Residue-level contacts at the interface:
Residue V19 in chain B interacts with residue I2 in chain A (closest heavy-atom distance 4.5 Å).
Residue A59 in chain B interacts with residue I2 in chain A (closest heavy-atom distance 4.4 Å).
Residue V21 in chain B interacts with residue E1 in chain A (closest heavy-atom distance 3.4 Å).
Residue A64 in chain B is in contact with residue S9 in chain A (closest heavy-atom distance 3.9 Å).
Residue P14 in chain B interacts with residue V6 in chain A (closest heavy-atom distance 4.2 Å).
Residue L65 in chain B interacts with residue Q7 in chain A (closest heavy-atom distance 3.0 Å).
Residue K20 in chain B interacts with residue I2 in chain A (closest heavy-atom distance 3.2 Å).
Residue L65 in chain B contacts residue V6 in chain A (closest heavy-atom distance 4.0 Å).
Residue T62 in chain B interacts with residue V4 in chain A (closest heavy-atom distance 3.8 Å).
Residue A64 in chain B interacts with residue Q7 in chain A (closest heavy-atom distance 3.2 Å).
Residue I17 in chain B contacts residue V6 in chain A (closest heavy-atom distance 3.9 Å).
Residue V61 in chain B is in contact with residue V4 in chain A (closest heavy-atom distance 3.5 Å).
Residue V21 in chain B is in contact with residue V4 in chain A (closest heavy-atom distance 4.1 Å).
Residue P67 in chain B is in contact with residue S9 in chain A (closest heavy-atom distance 3.4 Å).
Residue V19 in chain B interacts with residue V4 in chain A (closest heavy-atom distance 2.8 Å).
Residue L65 in chain B interacts with residue S9 in chain A (closest heavy-atom distance 2.9 Å).
Residue V19 in chain B contacts residue V6 in chain A (closest heavy-atom distance 3.6 Å).
Residue A18 in chain B is in contact with residue V6 in chain A (closest heavy-atom distance 5.0 Å).
Residue S63 in chain B contacts residue V6 in chain A (closest heavy-atom distance 3.7 Å).
Residue S63 in chain B is in contact with residue Q7 in chain A (closest heavy-atom distance 2.9 Å).
Residue K20 in chain B is in contact with residue P3 in chain A (closest heavy-atom distance 4.3 Å).
Residue S66 in chain B interacts with residue S9 in chain A (closest heavy-atom distance 3.9 Å).
Residue S63 in chain B contacts residue P5 in chain A (closest heavy-atom distance 3.2 Å).
Residue A64 in chain B is in contact with residue V6 in chain A (closest heavy-atom distance 4.8 Å).
Residue V21 in chain B is in contact with residue I2 in chain A (closest heavy-atom distance 2.8 Å).
Residue V22 in chain B contacts residue E1 in chain A (closest heavy-atom distance 3.5 Å).
Residue K20 in chain B contacts residue V4 in chain A (closest heavy-atom distance 4.2 Å).
Residue P58 in chain B contacts residue I2 in chain A (closest heavy-atom distance 3.3 Å).
Residue T62 in chain B interacts with residue P5 in chain A (closest heavy-atom distance 4.9 Å).
Residue L65 in chain B interacts with residue P8 in chain A (closest heavy-atom distance 3.9 Å).
Residue T62 in chain B interacts with residue Q7 in chain A (closest heavy-atom distance 4.3 Å).
Residue P14 in chain B interacts with residue P8 in chain A (closest heavy-atom distance 4.5 Å).
Residue S63 in chain B is in contact with residue V4 in chain A (closest heavy-atom distance 3.8 Å).
Residue V19 in chain B interacts with residue P3 in chain A (closest heavy-atom distance 3.8 Å).
Residue K20 in chain B is in contact with residue E1 in chain A (closest heavy-atom distance 3.4 Å).
Residue L71 in chain B contacts residue V6 in chain A (closest heavy-atom distance 3.9 Å).

Sequence of chain A:
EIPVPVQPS

The following describes two proteins that form a bound complex.

Sequence of chain B:
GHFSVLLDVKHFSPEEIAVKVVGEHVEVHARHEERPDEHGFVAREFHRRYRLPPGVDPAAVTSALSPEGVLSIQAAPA